These two protein chains interact to form a complex.

Interface contacts:
Residue G243 in protein 1 is in contact with residue S241 in protein 2 (closest heavy-atom distance 3.3 Å).
Residue L61 in protein 1 is in contact with residue F135 in protein 2 (closest heavy-atom distance 3.6 Å).
Residue K39 in protein 1 is in contact with residue D64 in protein 2 (closest heavy-atom distance 3.8 Å).
Residue D33 in protein 1 contacts residue K124 in protein 2 (closest heavy-atom distance 2.7 Å).
Residue Y40 in protein 1 is in contact with residue V129 in protein 2 (closest heavy-atom distance 3.6 Å).
Residue D33 in protein 1 contacts residue Q128 in protein 2 (closest heavy-atom distance 3.0 Å).
Residue M714 in protein 1 interacts with residue H377 in protein 2 (closest heavy-atom distance 3.5 Å).
Residue Q51 in protein 1 interacts with residue T137 in protein 2 (closest heavy-atom distance 2.5 Å).
Residue F44 in protein 1 contacts residue Y132 in protein 2 (closest heavy-atom distance 3.5 Å).
Residue E11 in protein 1 interacts with residue V8 in protein 2 (closest heavy-atom distance 3.4 Å).
Residue E37 in protein 1 is in contact with residue Q128 in protein 2 (closest heavy-atom distance 2.9 Å).
Residue R767 in protein 1 is in contact with residue D373 in protein 2 (closest heavy-atom distance 3.7 Å).
Residue D47 in protein 1 is in contact with residue N55 in protein 2 (closest heavy-atom distance 2.6 Å).
Residue S43 in protein 1 contacts residue E56 in protein 2 (closest heavy-atom distance 3.8 Å).
Residue R767 in protein 1 is in contact with residue R341 in protein 2 (closest heavy-atom distance 3.0 Å).
Residue E134 in protein 1 is in contact with residue E134 in protein 2 (closest heavy-atom distance 2.8 Å).
Residue S43 in protein 1 is in contact with residue T57 in protein 2 (closest heavy-atom distance 3.5 Å).
Residue I246 in protein 1 contacts residue W150 in protein 2 (closest heavy-atom distance 3.5 Å).
Residue Y40 in protein 1 contacts residue L61 in protein 2 (closest heavy-atom distance 3.7 Å).
Residue Q306 in protein 1 is in contact with residue L370 in protein 2 (closest heavy-atom distance 3.3 Å).
Residue D245 in protein 1 interacts with residue R235 in protein 2 (closest heavy-atom distance 3.1 Å).
Residue K46 in protein 1 interacts with residue E56 in protein 2 (closest heavy-atom distance 3.3 Å).
Residue N450 in protein 1 is in contact with residue H385 in protein 2 (closest heavy-atom distance 3.1 Å).
Residue M765 in protein 1 contacts residue E343 in protein 2 (closest heavy-atom distance 3.7 Å).
Residue S36 in protein 1 is in contact with residue Q128 in protein 2 (closest heavy-atom distance 2.9 Å).
Residue N15 in protein 1 is in contact with residue K12 in protein 2 (closest heavy-atom distance 3.4 Å).
Residue R767 in protein 1 is in contact with residue V375 in protein 2 (closest heavy-atom distance 3.7 Å).
Residue F44 in protein 1 is in contact with residue I136 in protein 2 (closest heavy-atom distance 3.7 Å).
Residue Y40 in protein 1 is in contact with residue T60 in protein 2 (closest heavy-atom distance 3.4 Å).
Residue R792 in protein 1 interacts with residue E343 in protein 2 (closest heavy-atom distance 2.5 Å).
Residue G243 in protein 1 is in contact with residue R235 in protein 2 (closest heavy-atom distance 3.3 Å).
Residue G247 in protein 1 interacts with residue S152 in protein 2 (closest heavy-atom distance 3.9 Å).
Residue K126 in protein 1 contacts residue Y132 in protein 2 (closest heavy-atom distance 3.2 Å).
Residue K126 in protein 1 is in contact with residue Q128 in protein 2 (closest heavy-atom distance 3.0 Å).
Residue M41 in protein 1 contacts residue Y132 in protein 2 (closest heavy-atom distance 3.5 Å).
Residue M765 in protein 1 interacts with residue Y376 in protein 2 (closest heavy-atom distance 3.6 Å).
Residue D47 in protein 1 interacts with residue I136 in protein 2 (closest heavy-atom distance 3.7 Å).
Residue L250 in protein 1 interacts with residue V154 in protein 2 (closest heavy-atom distance 3.9 Å).
Residue R251 in protein 1 interacts with residue P153 in protein 2 (closest heavy-atom distance 3.7 Å).
Residue E37 in protein 1 interacts with residue Y132 in protein 2 (closest heavy-atom distance 2.3 Å).
Residue R792 in protein 1 is in contact with residue P342 in protein 2 (closest heavy-atom distance 3.3 Å).
Residue K279 in protein 1 contacts residue W150 in protein 2 (closest heavy-atom distance 3.4 Å).
Residue L250 in protein 1 interacts with residue W150 in protein 2 (closest heavy-atom distance 3.6 Å).
Residue Q282 in protein 1 interacts with residue V154 in protein 2 (closest heavy-atom distance 3.7 Å).
Residue V129 in protein 1 interacts with residue F135 in protein 2 (closest heavy-atom distance 3.7 Å).
Residue D245 in protein 1 is in contact with residue S232 in protein 2 (closest heavy-atom distance 3.3 Å).
Residue F133 in protein 1 interacts with residue F135 in protein 2 (closest heavy-atom distance 3.4 Å).
Residue Y40 in protein 1 contacts residue D64 in protein 2 (closest heavy-atom distance 3.0 Å).
Residue R452 in protein 1 contacts residue R381 in protein 2 (closest heavy-atom distance 3.2 Å).
Residue R251 in protein 1 is in contact with residue N236 in protein 2 (closest heavy-atom distance 3.1 Å).
Residue R286 in protein 1 contacts residue D156 in protein 2 (closest heavy-atom distance 3.0 Å).
Residue F44 in protein 1 interacts with residue T57 in protein 2 (closest heavy-atom distance 3.8 Å).
Residue D244 in protein 1 is in contact with residue R235 in protein 2 (closest heavy-atom distance 3.2 Å).
Residue R767 in protein 1 is in contact with residue H374 in protein 2 (closest heavy-atom distance 3.6 Å).
Residue Q254 in protein 1 interacts with residue V154 in protein 2 (closest heavy-atom distance 3.3 Å).
Residue H742 in protein 1 contacts residue V375 in protein 2 (closest heavy-atom distance 3.8 Å).
Residue F44 in protein 1 is in contact with residue F135 in protein 2 (closest heavy-atom distance 3.8 Å).
Residue E130 in protein 1 contacts residue E134 in protein 2 (closest heavy-atom distance 3.3 Å).
Residue L713 in protein 1 is in contact with residue H377 in protein 2 (closest heavy-atom distance 3.2 Å).
Residue Q51 in protein 1 is in contact with residue I136 in protein 2 (closest heavy-atom distance 3.6 Å).

Sequence of protein 2:
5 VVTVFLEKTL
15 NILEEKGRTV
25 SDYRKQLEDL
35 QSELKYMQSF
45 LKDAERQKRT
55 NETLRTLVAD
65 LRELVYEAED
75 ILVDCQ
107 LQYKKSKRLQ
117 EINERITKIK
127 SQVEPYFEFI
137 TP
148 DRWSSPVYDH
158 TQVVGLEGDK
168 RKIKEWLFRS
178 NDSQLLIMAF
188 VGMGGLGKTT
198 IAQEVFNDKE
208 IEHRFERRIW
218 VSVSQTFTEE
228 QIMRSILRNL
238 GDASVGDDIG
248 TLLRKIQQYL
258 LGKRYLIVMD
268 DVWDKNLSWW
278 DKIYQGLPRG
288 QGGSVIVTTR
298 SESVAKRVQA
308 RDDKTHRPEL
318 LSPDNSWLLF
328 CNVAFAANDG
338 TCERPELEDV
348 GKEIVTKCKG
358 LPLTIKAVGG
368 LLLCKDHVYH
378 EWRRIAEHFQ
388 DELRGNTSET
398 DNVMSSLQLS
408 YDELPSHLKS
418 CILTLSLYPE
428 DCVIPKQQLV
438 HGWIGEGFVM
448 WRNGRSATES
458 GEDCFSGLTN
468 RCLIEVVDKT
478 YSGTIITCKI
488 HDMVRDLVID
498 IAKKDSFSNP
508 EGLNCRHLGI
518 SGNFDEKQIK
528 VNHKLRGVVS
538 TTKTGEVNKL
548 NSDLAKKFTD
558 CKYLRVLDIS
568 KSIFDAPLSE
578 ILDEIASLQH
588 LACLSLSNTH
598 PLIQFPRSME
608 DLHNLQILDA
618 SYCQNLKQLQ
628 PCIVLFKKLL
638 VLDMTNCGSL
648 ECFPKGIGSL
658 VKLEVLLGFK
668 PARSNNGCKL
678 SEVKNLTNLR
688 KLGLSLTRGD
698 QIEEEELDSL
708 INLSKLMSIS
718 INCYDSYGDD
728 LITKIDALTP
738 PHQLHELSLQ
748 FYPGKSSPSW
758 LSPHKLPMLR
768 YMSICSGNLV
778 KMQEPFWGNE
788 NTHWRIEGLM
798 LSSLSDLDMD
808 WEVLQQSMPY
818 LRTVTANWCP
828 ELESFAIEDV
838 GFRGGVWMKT

Sequence of protein 1:
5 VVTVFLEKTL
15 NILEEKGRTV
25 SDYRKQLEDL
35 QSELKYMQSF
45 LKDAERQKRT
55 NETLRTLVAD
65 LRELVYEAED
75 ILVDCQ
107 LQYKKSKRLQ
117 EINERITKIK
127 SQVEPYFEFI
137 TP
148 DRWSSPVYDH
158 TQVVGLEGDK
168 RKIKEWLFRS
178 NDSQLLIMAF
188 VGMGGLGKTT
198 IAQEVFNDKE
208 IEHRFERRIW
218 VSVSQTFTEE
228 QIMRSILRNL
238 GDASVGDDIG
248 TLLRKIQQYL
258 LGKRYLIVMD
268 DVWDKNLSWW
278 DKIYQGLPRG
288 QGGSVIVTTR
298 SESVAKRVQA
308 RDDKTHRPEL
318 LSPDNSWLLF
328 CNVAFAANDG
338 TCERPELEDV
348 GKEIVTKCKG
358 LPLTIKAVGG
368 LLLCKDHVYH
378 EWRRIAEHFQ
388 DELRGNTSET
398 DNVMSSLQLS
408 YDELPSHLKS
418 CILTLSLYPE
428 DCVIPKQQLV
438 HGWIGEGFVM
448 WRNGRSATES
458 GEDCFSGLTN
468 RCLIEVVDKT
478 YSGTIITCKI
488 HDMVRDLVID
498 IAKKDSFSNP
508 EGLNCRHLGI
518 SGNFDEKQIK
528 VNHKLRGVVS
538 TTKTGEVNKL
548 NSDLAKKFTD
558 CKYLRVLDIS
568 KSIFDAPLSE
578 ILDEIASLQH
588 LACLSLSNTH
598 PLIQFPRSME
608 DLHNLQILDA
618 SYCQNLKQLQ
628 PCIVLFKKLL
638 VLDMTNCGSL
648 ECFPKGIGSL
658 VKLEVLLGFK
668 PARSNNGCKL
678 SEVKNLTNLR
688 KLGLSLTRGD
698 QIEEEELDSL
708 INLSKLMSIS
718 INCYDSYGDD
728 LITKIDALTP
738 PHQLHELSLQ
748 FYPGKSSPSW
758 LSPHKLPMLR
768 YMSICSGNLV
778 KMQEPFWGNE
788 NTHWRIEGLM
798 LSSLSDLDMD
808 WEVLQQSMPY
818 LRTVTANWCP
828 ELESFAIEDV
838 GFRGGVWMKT